These two protein chains interact to form a complex.

Sequence of the first protein:
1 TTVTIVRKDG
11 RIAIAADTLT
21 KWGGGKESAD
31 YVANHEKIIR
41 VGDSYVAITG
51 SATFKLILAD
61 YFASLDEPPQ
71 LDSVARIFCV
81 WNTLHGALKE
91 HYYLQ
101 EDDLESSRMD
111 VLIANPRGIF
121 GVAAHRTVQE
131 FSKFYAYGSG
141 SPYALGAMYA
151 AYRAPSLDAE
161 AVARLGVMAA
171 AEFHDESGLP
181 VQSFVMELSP

Sequence of the second protein:
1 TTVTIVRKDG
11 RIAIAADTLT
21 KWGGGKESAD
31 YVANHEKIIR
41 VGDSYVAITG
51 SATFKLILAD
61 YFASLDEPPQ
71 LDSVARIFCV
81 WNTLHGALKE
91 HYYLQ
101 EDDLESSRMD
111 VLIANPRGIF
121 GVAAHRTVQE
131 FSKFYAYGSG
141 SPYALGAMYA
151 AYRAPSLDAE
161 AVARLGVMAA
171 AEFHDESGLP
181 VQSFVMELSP

Interface contacts:
Residue E130 in the second protein contacts residue A33 in the first protein (closest heavy-atom distance 2.7 Å).
Residue E101 in the second protein contacts residue R108 in the first protein (closest heavy-atom distance 4.0 Å).
Residue V74 in the second protein interacts with residue L56 in the first protein (closest heavy-atom distance 3.4 Å).
Residue F78 in the second protein is in contact with residue Y92 in the first protein (closest heavy-atom distance 4.3 Å).
Residue V128 in the second protein contacts residue N34 in the first protein (closest heavy-atom distance 3.2 Å).
Residue V74 in the second protein contacts residue N34 in the first protein (closest heavy-atom distance 3.9 Å).
Residue L104 in the second protein contacts residue Y93 in the first protein (closest heavy-atom distance 3.5 Å).
Residue R126 in the second protein is in contact with residue Y92 in the first protein (closest heavy-atom distance 4.1 Å).
Residue Q129 in the second protein is in contact with residue N34 in the first protein (closest heavy-atom distance 3.4 Å).
Residue E130 in the second protein contacts residue V32 in the first protein (closest heavy-atom distance 3.6 Å).
Residue S132 in the second protein contacts residue Y31 in the first protein (closest heavy-atom distance 3.2 Å).
Residue F78 in the second protein contacts residue T53 in the first protein (closest heavy-atom distance 3.5 Å).
Residue D103 in the second protein is in contact with residue L94 in the first protein (closest heavy-atom distance 3.5 Å).
Residue L104 in the second protein contacts residue T53 in the first protein (closest heavy-atom distance 3.8 Å).
Residue R126 in the second protein is in contact with residue T53 in the first protein (closest heavy-atom distance 3.4 Å).
Residue L104 in the second protein interacts with residue L94 in the first protein (closest heavy-atom distance 3.8 Å).
Residue Q129 in the second protein is in contact with residue V32 in the first protein (closest heavy-atom distance 4.0 Å).
Residue K133 in the second protein interacts with residue Y31 in the first protein (closest heavy-atom distance 3.9 Å).
Residue L104 in the second protein is in contact with residue Q95 in the first protein (closest heavy-atom distance 4.1 Å).
Residue R126 in the second protein interacts with residue L56 in the first protein (closest heavy-atom distance 3.8 Å).
Residue F131 in the second protein interacts with residue Y31 in the first protein (closest heavy-atom distance 3.4 Å).
Residue V128 in the second protein is in contact with residue L56 in the first protein (closest heavy-atom distance 3.5 Å).
Residue F134 in the second protein contacts residue Y31 in the first protein (closest heavy-atom distance 3.8 Å).
Residue L104 in the second protein contacts residue S51 in the first protein (closest heavy-atom distance 4.1 Å).
Residue K89 in the second protein interacts with residue Y93 in the first protein (closest heavy-atom distance 3.7 Å).
Residue E130 in the second protein interacts with residue N34 in the first protein (closest heavy-atom distance 2.8 Å).
Residue Q129 in the second protein contacts residue E27 in the first protein (closest heavy-atom distance 3.2 Å).
Residue Y135 in the second protein interacts with residue W22 in the first protein (closest heavy-atom distance 3.7 Å).
Residue E101 in the second protein interacts with residue Q95 in the first protein (closest heavy-atom distance 4.0 Å).
Residue L104 in the second protein contacts residue Y92 in the first protein (closest heavy-atom distance 3.8 Å).
Residue N82 in the second protein contacts residue Y93 in the first protein (closest heavy-atom distance 3.4 Å).
Residue R126 in the second protein is in contact with residue Y93 in the first protein (closest heavy-atom distance 4.0 Å).
Residue F78 in the second protein is in contact with residue I57 in the first protein (closest heavy-atom distance 3.5 Å).
Residue D110 in the second protein is in contact with residue W22 in the first protein (closest heavy-atom distance 3.5 Å).
Residue L104 in the second protein is in contact with residue I57 in the first protein (closest heavy-atom distance 4.0 Å).
Residue K133 in the second protein contacts residue D30 in the first protein (closest heavy-atom distance 2.9 Å).
Residue D103 in the second protein is in contact with residue F54 in the first protein (closest heavy-atom distance 4.2 Å).
Residue Y137 in the second protein interacts with residue W22 in the first protein (closest heavy-atom distance 3.6 Å).
Residue T127 in the second protein interacts with residue A52 in the first protein (closest heavy-atom distance 3.7 Å).
Residue D103 in the second protein is in contact with residue R108 in the first protein (closest heavy-atom distance 3.1 Å).
Residue S132 in the second protein interacts with residue D30 in the first protein (closest heavy-atom distance 3.0 Å).
Residue Q129 in the second protein interacts with residue T20 in the first protein (closest heavy-atom distance 3.8 Å).
Residue H125 in the second protein interacts with residue T53 in the first protein (closest heavy-atom distance 3.0 Å).
Residue T127 in the second protein is in contact with residue T53 in the first protein (closest heavy-atom distance 3.1 Å).
Residue Y135 in the second protein contacts residue E27 in the first protein (closest heavy-atom distance 3.0 Å).
Residue N82 in the second protein is in contact with residue H91 in the first protein (closest heavy-atom distance 3.2 Å).
Residue D102 in the second protein is in contact with residue Q95 in the first protein (closest heavy-atom distance 3.0 Å).
Residue H85 in the second protein contacts residue Y93 in the first protein (closest heavy-atom distance 3.7 Å).
Residue D103 in the second protein contacts residue S51 in the first protein (closest heavy-atom distance 3.6 Å).
Residue D102 in the second protein contacts residue R108 in the first protein (closest heavy-atom distance 3.2 Å).
Residue S141 in the second protein is in contact with residue W22 in the first protein (closest heavy-atom distance 3.8 Å).
Residue L104 in the second protein interacts with residue F54 in the first protein (closest heavy-atom distance 4.1 Å).
Residue Y149 in the second protein interacts with residue Y31 in the first protein (closest heavy-atom distance 3.6 Å).
Residue G86 in the second protein is in contact with residue Y93 in the first protein (closest heavy-atom distance 3.2 Å).
Residue E105 in the second protein interacts with residue Y93 in the first protein (closest heavy-atom distance 3.1 Å).
Residue F78 in the second protein interacts with residue L56 in the first protein (closest heavy-atom distance 4.0 Å).
Residue N82 in the second protein is in contact with residue Y92 in the first protein (closest heavy-atom distance 3.9 Å).
Residue E105 in the second protein contacts residue Q95 in the first protein (closest heavy-atom distance 3.7 Å).
Residue E130 in the second protein interacts with residue Y31 in the first protein (closest heavy-atom distance 4.2 Å).
Residue D103 in the second protein is in contact with residue Q95 in the first protein (closest heavy-atom distance 3.3 Å).